Sequence of the first protein:
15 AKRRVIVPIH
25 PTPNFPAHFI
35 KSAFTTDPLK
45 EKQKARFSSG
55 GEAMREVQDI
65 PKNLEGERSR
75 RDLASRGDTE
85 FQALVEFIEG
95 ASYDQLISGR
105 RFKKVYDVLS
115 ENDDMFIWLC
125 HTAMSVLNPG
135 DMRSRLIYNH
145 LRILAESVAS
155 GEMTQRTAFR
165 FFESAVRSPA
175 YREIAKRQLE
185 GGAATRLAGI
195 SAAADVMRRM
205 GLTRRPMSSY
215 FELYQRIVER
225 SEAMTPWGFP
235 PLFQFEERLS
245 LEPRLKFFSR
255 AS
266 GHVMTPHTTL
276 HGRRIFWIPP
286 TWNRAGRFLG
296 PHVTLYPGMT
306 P

Sequence of the second protein:
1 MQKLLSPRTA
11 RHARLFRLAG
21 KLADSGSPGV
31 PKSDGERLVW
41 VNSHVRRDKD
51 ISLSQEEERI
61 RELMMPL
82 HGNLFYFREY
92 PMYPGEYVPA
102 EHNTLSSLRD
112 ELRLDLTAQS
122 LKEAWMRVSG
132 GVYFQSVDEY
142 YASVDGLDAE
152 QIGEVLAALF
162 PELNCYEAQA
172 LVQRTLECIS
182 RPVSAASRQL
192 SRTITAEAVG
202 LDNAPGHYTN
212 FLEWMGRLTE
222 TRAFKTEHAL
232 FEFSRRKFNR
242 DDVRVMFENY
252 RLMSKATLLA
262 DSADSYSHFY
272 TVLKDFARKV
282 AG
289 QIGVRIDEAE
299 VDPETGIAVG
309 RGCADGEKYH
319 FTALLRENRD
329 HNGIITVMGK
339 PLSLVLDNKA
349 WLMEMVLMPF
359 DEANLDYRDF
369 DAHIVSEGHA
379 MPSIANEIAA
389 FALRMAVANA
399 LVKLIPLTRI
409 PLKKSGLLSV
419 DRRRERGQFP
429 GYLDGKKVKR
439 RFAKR

Interface contacts:
Residue Y251 in the second protein is in contact with residue V89 in the first protein (closest heavy-atom distance 3.5 Å).
Residue S235 in the second protein contacts residue L113 in the first protein (closest heavy-atom distance 2.8 Å).
Residue F212 in the second protein interacts with residue L191 in the first protein (closest heavy-atom distance 3.8 Å).
Residue R420 in the second protein contacts residue G303 in the first protein (closest heavy-atom distance 3.8 Å).
Residue L219 in the second protein is in contact with residue M211 in the first protein (closest heavy-atom distance 3.5 Å).
Residue V244 in the second protein contacts residue F91 in the first protein (closest heavy-atom distance 3.5 Å).
Residue M216 in the second protein contacts residue S195 in the first protein (closest heavy-atom distance 3.4 Å).
Residue F248 in the second protein is in contact with residue I92 in the first protein (closest heavy-atom distance 2.8 Å).
Residue H208 in the second protein contacts residue R137 in the first protein (closest heavy-atom distance 3.7 Å).
Residue C311 in the second protein is in contact with residue M304 in the first protein (closest heavy-atom distance 3.3 Å).
Residue M216 in the second protein is in contact with residue I194 in the first protein (closest heavy-atom distance 3.7 Å).
Residue V418 in the second protein interacts with residue M304 in the first protein (closest heavy-atom distance 3.6 Å).
Residue S266 in the second protein is in contact with residue P210 in the first protein (closest heavy-atom distance 3.4 Å).
Residue H269 in the second protein contacts residue F85 in the first protein (closest heavy-atom distance 3.1 Å).
Residue S266 in the second protein interacts with residue R209 in the first protein (closest heavy-atom distance 3.4 Å).
Residue F234 in the second protein contacts residue V109 in the first protein (closest heavy-atom distance 2.9 Å).
Residue V273 in the second protein contacts residue F85 in the first protein (closest heavy-atom distance 3.6 Å).
Residue F270 in the second protein is in contact with residue F85 in the first protein (closest heavy-atom distance 2.8 Å).
Residue F248 in the second protein interacts with residue A95 in the first protein (closest heavy-atom distance 3.3 Å).
Residue L231 in the second protein contacts residue R209 in the first protein (closest heavy-atom distance 3.5 Å).
Residue E228 in the second protein interacts with residue S212 in the first protein (closest heavy-atom distance 3.2 Å).
Residue R237 in the second protein is in contact with residue F106 in the first protein (closest heavy-atom distance 3.1 Å).
Residue F248 in the second protein contacts residue E93 in the first protein (closest heavy-atom distance 3.6 Å).
Residue R241 in the second protein contacts residue I101 in the first protein (closest heavy-atom distance 3.7 Å).
Residue L274 in the second protein interacts with residue L88 in the first protein (closest heavy-atom distance 3.1 Å).
Residue E228 in the second protein interacts with residue F215 in the first protein (closest heavy-atom distance 3.8 Å).
Residue F232 in the second protein is in contact with residue F215 in the first protein (closest heavy-atom distance 3.4 Å).
Residue F234 in the second protein interacts with residue F106 in the first protein (closest heavy-atom distance 3.8 Å).
Residue S235 in the second protein interacts with residue Y110 in the first protein (closest heavy-atom distance 2.2 Å).
Residue V273 in the second protein is in contact with residue L88 in the first protein (closest heavy-atom distance 3.7 Å).
Residue V273 in the second protein is in contact with residue I92 in the first protein (closest heavy-atom distance 3.4 Å).
Residue L231 in the second protein is in contact with residue L113 in the first protein (closest heavy-atom distance 3.0 Å).
Residue A224 in the second protein contacts residue M211 in the first protein (closest heavy-atom distance 3.8 Å).
Residue R422 in the second protein is in contact with residue P302 in the first protein (closest heavy-atom distance 3.1 Å).
Residue F232 in the second protein is in contact with residue E223 in the first protein (closest heavy-atom distance 3.3 Å).
Residue H229 in the second protein contacts residue F215 in the first protein (closest heavy-atom distance 3.5 Å).
Residue M216 in the second protein is in contact with residue L191 in the first protein (closest heavy-atom distance 3.6 Å).
Residue F248 in the second protein interacts with residue S96 in the first protein (closest heavy-atom distance 3.5 Å).
Residue H269 in the second protein interacts with residue D82 in the first protein (closest heavy-atom distance 3.4 Å).
Residue M247 in the second protein interacts with residue L88 in the first protein (closest heavy-atom distance 3.8 Å).
Residue L213 in the second protein contacts residue L191 in the first protein (closest heavy-atom distance 3.8 Å).
Residue E228 in the second protein contacts residue R209 in the first protein (closest heavy-atom distance 2.9 Å).
Residue R422 in the second protein is in contact with residue L300 in the first protein (closest heavy-atom distance 3.8 Å).
Residue F234 in the second protein interacts with residue L113 in the first protein (closest heavy-atom distance 3.4 Å).
Residue R420 in the second protein interacts with residue Y301 in the first protein (closest heavy-atom distance 3.0 Å).
Residue F270 in the second protein contacts residue E84 in the first protein (closest heavy-atom distance 3.1 Å).
Residue R309 in the second protein contacts residue M304 in the first protein (closest heavy-atom distance 3.5 Å).
Residue S235 in the second protein interacts with residue R254 in the first protein (closest heavy-atom distance 3.2 Å).
Residue L219 in the second protein contacts residue Y214 in the first protein (closest heavy-atom distance 3.4 Å).
Residue Y209 in the second protein is in contact with residue L191 in the first protein (closest heavy-atom distance 3.6 Å).
Residue S266 in the second protein is in contact with residue R208 in the first protein (closest heavy-atom distance 3.8 Å).
Residue R236 in the second protein contacts residue E223 in the first protein (closest heavy-atom distance 2.9 Å).
Residue F225 in the second protein interacts with residue M211 in the first protein (closest heavy-atom distance 3.6 Å).
Residue F234 in the second protein interacts with residue L88 in the first protein (closest heavy-atom distance 3.7 Å).
Residue F232 in the second protein contacts residue Q219 in the first protein (closest heavy-atom distance 3.7 Å).
Residue F225 in the second protein contacts residue F215 in the first protein (closest heavy-atom distance 3.4 Å).
Residue F232 in the second protein is in contact with residue R254 in the first protein (closest heavy-atom distance 3.2 Å).
Residue M216 in the second protein contacts residue Y214 in the first protein (closest heavy-atom distance 3.4 Å).
Residue R236 in the second protein contacts residue R254 in the first protein (closest heavy-atom distance 3.2 Å).
Residue F239 in the second protein contacts residue F106 in the first protein (closest heavy-atom distance 2.8 Å).

This data describes a binding interaction between two proteins.